Sequence of protein 2:
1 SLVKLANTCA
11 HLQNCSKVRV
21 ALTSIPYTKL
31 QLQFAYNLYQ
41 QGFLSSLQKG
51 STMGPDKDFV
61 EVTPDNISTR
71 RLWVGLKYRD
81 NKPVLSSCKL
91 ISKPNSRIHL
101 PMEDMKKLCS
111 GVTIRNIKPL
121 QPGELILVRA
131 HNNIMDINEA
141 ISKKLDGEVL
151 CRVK

The following describes two proteins that form a bound complex.

Contacts between the two chains:
Residue L60 in protein 1 is in contact with residue T69 in protein 2 (closest heavy-atom distance 3.9 Å).
Residue Q4 in protein 1 interacts with residue N81 in protein 2 (closest heavy-atom distance 3.2 Å).
Residue G87 in protein 1 is in contact with residue T52 in protein 2 (closest heavy-atom distance 3.1 Å).
Residue V88 in protein 1 contacts residue W73 in protein 2 (closest heavy-atom distance 3.7 Å).
Residue R44 in protein 1 is in contact with residue A21 in protein 2 (closest heavy-atom distance 2.9 Å).
Residue V63 in protein 1 is in contact with residue D65 in protein 2 (closest heavy-atom distance 4.1 Å).
Residue L91 in protein 1 contacts residue L22 in protein 2 (closest heavy-atom distance 4.1 Å).
Residue T43 in protein 1 interacts with residue R19 in protein 2 (closest heavy-atom distance 3.2 Å).
Residue R44 in protein 1 is in contact with residue R19 in protein 2 (closest heavy-atom distance 2.7 Å).
Residue R85 in protein 1 is in contact with residue M53 in protein 2 (closest heavy-atom distance 3.9 Å).
Residue G58 in protein 1 contacts residue G54 in protein 2 (closest heavy-atom distance 3.1 Å).
Residue T64 in protein 1 interacts with residue D65 in protein 2 (closest heavy-atom distance 3.4 Å).
Residue S82 in protein 1 interacts with residue M53 in protein 2 (closest heavy-atom distance 4.2 Å).
Residue K59 in protein 1 contacts residue M53 in protein 2 (closest heavy-atom distance 4.1 Å).
Residue K84 in protein 1 contacts residue T52 in protein 2 (closest heavy-atom distance 3.1 Å).
Residue D83 in protein 1 contacts residue T69 in protein 2 (closest heavy-atom distance 3.1 Å).
Residue V86 in protein 1 contacts residue T52 in protein 2 (closest heavy-atom distance 3.2 Å).
Residue P46 in protein 1 contacts residue A21 in protein 2 (closest heavy-atom distance 3.9 Å).
Residue I56 in protein 1 is in contact with residue K57 in protein 2 (closest heavy-atom distance 4.2 Å).
Residue V86 in protein 1 interacts with residue S24 in protein 2 (closest heavy-atom distance 3.4 Å).
Residue V88 in protein 1 is in contact with residue L22 in protein 2 (closest heavy-atom distance 4.3 Å).
Residue R44 in protein 1 is in contact with residue V20 in protein 2 (closest heavy-atom distance 3.8 Å).
Residue K84 in protein 1 interacts with residue T69 in protein 2 (closest heavy-atom distance 4.4 Å).
Residue V86 in protein 1 interacts with residue R71 in protein 2 (closest heavy-atom distance 3.5 Å).
Residue E45 in protein 1 interacts with residue A21 in protein 2 (closest heavy-atom distance 4.2 Å).
Residue G58 in protein 1 interacts with residue S51 in protein 2 (closest heavy-atom distance 3.8 Å).
Residue T43 in protein 1 contacts residue Y78 in protein 2 (closest heavy-atom distance 3.6 Å).
Residue L91 in protein 1 is in contact with residue W73 in protein 2 (closest heavy-atom distance 3.6 Å).
Residue D83 in protein 1 contacts residue T52 in protein 2 (closest heavy-atom distance 3.0 Å).
Residue F48 in protein 1 is in contact with residue P55 in protein 2 (closest heavy-atom distance 3.9 Å).
Residue R85 in protein 1 contacts residue T52 in protein 2 (closest heavy-atom distance 3.1 Å).
Residue R44 in protein 1 interacts with residue V18 in protein 2 (closest heavy-atom distance 4.1 Å).
Residue T5 in protein 1 contacts residue N81 in protein 2 (closest heavy-atom distance 3.5 Å).
Residue F42 in protein 1 interacts with residue N81 in protein 2 (closest heavy-atom distance 3.5 Å).
Residue R90 in protein 1 is in contact with residue M53 in protein 2 (closest heavy-atom distance 3.2 Å).
Residue L60 in protein 1 contacts residue M53 in protein 2 (closest heavy-atom distance 3.7 Å).
Residue D62 in protein 1 contacts residue N66 in protein 2 (closest heavy-atom distance 3.5 Å).
Residue L60 in protein 1 is in contact with residue T52 in protein 2 (closest heavy-atom distance 4.1 Å).
Residue T40 in protein 1 is in contact with residue D80 in protein 2 (closest heavy-atom distance 3.7 Å).
Residue T40 in protein 1 is in contact with residue N81 in protein 2 (closest heavy-atom distance 2.8 Å).
Residue L60 in protein 1 interacts with residue S51 in protein 2 (closest heavy-atom distance 3.6 Å).
Residue Y92 in protein 1 is in contact with residue V20 in protein 2 (closest heavy-atom distance 3.9 Å).
Residue I3 in protein 1 contacts residue N81 in protein 2 (closest heavy-atom distance 3.3 Å).
Residue L91 in protein 1 is in contact with residue M53 in protein 2 (closest heavy-atom distance 3.8 Å).
Residue V8 in protein 1 is in contact with residue N81 in protein 2 (closest heavy-atom distance 3.8 Å).
Residue Y92 in protein 1 is in contact with residue A21 in protein 2 (closest heavy-atom distance 3.5 Å).
Residue G87 in protein 1 is in contact with residue M53 in protein 2 (closest heavy-atom distance 3.1 Å).
Residue P79 in protein 1 interacts with residue T69 in protein 2 (closest heavy-atom distance 3.4 Å).
Residue D62 in protein 1 contacts residue V60 in protein 2 (closest heavy-atom distance 3.7 Å).
Residue P79 in protein 1 interacts with residue D65 in protein 2 (closest heavy-atom distance 3.6 Å).
Residue Y92 in protein 1 interacts with residue L22 in protein 2 (closest heavy-atom distance 2.5 Å).
Residue I3 in protein 1 contacts residue R19 in protein 2 (closest heavy-atom distance 3.4 Å).
Residue G58 in protein 1 is in contact with residue M53 in protein 2 (closest heavy-atom distance 3.2 Å).
Residue L91 in protein 1 is in contact with residue G54 in protein 2 (closest heavy-atom distance 4.2 Å).
Residue V88 in protein 1 is in contact with residue S24 in protein 2 (closest heavy-atom distance 4.3 Å).
Residue K41 in protein 1 interacts with residue Y78 in protein 2 (closest heavy-atom distance 4.3 Å).
Residue P46 in protein 1 contacts residue L22 in protein 2 (closest heavy-atom distance 4.0 Å).
Residue D62 in protein 1 contacts residue R70 in protein 2 (closest heavy-atom distance 3.1 Å).
Residue L91 in protein 1 contacts residue P55 in protein 2 (closest heavy-atom distance 4.2 Å).
Residue F42 in protein 1 interacts with residue R19 in protein 2 (closest heavy-atom distance 3.4 Å).

Sequence of protein 1:
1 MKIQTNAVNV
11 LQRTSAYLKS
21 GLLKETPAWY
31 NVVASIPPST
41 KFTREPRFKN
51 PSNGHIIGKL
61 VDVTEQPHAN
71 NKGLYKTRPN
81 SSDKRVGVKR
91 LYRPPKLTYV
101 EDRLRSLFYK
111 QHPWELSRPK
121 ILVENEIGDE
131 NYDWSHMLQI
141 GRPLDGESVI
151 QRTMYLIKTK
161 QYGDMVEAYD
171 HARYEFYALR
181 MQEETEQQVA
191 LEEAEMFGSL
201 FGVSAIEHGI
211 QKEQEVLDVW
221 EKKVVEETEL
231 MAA